Sequence of protein 1:
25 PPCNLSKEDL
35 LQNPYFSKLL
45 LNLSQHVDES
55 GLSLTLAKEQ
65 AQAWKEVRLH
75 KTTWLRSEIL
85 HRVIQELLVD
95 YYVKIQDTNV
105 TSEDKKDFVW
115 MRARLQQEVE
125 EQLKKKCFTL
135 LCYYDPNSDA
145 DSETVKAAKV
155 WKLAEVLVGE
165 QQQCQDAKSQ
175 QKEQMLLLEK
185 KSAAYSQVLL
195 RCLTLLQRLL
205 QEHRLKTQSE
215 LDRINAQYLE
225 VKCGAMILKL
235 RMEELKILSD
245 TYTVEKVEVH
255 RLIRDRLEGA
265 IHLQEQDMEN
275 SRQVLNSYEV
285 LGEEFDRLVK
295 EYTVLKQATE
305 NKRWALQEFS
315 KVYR

Interface contacts:
Residue T513 in protein 2 is in contact with residue R208 in protein 1 (closest heavy-atom distance 3.7 Å).
Residue L523 in protein 2 contacts residue H207 in protein 1 (closest heavy-atom distance 3.4 Å).
Residue Y573 in protein 2 is in contact with residue K250 in protein 1 (closest heavy-atom distance 3.3 Å).
Residue R503 in protein 2 contacts residue L193 in protein 1 (closest heavy-atom distance 3.7 Å).
Residue Y573 in protein 2 interacts with residue H254 in protein 1 (closest heavy-atom distance 3.3 Å).
Residue K147 in protein 2 interacts with residue K109 in protein 1 (closest heavy-atom distance 3.3 Å).
Residue R503 in protein 2 contacts residue L194 in protein 1 (closest heavy-atom distance 3.7 Å).
Residue E143 in protein 2 is in contact with residue K109 in protein 1 (closest heavy-atom distance 3.3 Å).
Residue L523 in protein 2 contacts residue Q212 in protein 1 (closest heavy-atom distance 3.4 Å).
Residue L500 in protein 2 contacts residue S190 in protein 1 (closest heavy-atom distance 3.4 Å).
Residue F532 in protein 2 contacts residue L223 in protein 1 (closest heavy-atom distance 3.6 Å).
Residue L514 in protein 2 interacts with residue R208 in protein 1 (closest heavy-atom distance 3.3 Å).
Residue V574 in protein 2 is in contact with residue V253 in protein 1 (closest heavy-atom distance 3.5 Å).
Residue C511 in protein 2 is in contact with residue L200 in protein 1 (closest heavy-atom distance 3.6 Å).
Residue R136 in protein 2 is in contact with residue V97 in protein 1 (closest heavy-atom distance 3.3 Å).
Residue L500 in protein 2 interacts with residue L193 in protein 1 (closest heavy-atom distance 3.4 Å).
Residue Y573 in protein 2 interacts with residue V253 in protein 1 (closest heavy-atom distance 3.7 Å).
Residue R136 in protein 2 is in contact with residue D94 in protein 1 (closest heavy-atom distance 2.5 Å).
Residue H496 in protein 2 contacts residue S190 in protein 1 (closest heavy-atom distance 3.5 Å).
Residue R557 in protein 2 interacts with residue D244 in protein 1 (closest heavy-atom distance 3.4 Å).
Residue L523 in protein 2 is in contact with residue R208 in protein 1 (closest heavy-atom distance 3.3 Å).
Residue L510 in protein 2 contacts residue L204 in protein 1 (closest heavy-atom distance 3.7 Å).
Residue K578 in protein 2 contacts residue E252 in protein 1 (closest heavy-atom distance 3.1 Å).
Residue L514 in protein 2 contacts residue L204 in protein 1 (closest heavy-atom distance 3.8 Å).
Residue L514 in protein 2 is in contact with residue L200 in protein 1 (closest heavy-atom distance 3.6 Å).
Residue K140 in protein 2 interacts with residue Y96 in protein 1 (closest heavy-atom distance 3.4 Å).
Residue V507 in protein 2 is in contact with residue L200 in protein 1 (closest heavy-atom distance 3.6 Å).
Residue L500 in protein 2 contacts residue S186 in protein 1 (closest heavy-atom distance 3.2 Å).
Residue R136 in protein 2 is in contact with residue V93 in protein 1 (closest heavy-atom distance 3.5 Å).
Residue R557 in protein 2 contacts residue K240 in protein 1 (closest heavy-atom distance 3.6 Å).
Residue K578 in protein 2 is in contact with residue L256 in protein 1 (closest heavy-atom distance 3.7 Å).
Residue A139 in protein 2 is in contact with residue Y96 in protein 1 (closest heavy-atom distance 2.5 Å).
Residue L514 in protein 2 is in contact with residue L203 in protein 1 (closest heavy-atom distance 3.7 Å).
Residue E142 in protein 2 contacts residue Y96 in protein 1 (closest heavy-atom distance 3.4 Å).
Residue H496 in protein 2 interacts with residue S186 in protein 1 (closest heavy-atom distance 3.0 Å).
Residue L510 in protein 2 interacts with residue L200 in protein 1 (closest heavy-atom distance 3.6 Å).
Residue L577 in protein 2 contacts residue R260 in protein 1 (closest heavy-atom distance 2.9 Å).
Residue E143 in protein 2 interacts with residue Y96 in protein 1 (closest heavy-atom distance 3.2 Å).
Residue K140 in protein 2 contacts residue V93 in protein 1 (closest heavy-atom distance 3.5 Å).
Residue L550 in protein 2 contacts residue E237 in protein 1 (closest heavy-atom distance 3.6 Å).
Residue Q118 in protein 2 interacts with residue P140 in protein 1 (closest heavy-atom distance 3.2 Å).
Residue F532 in protein 2 contacts residue A220 in protein 1 (closest heavy-atom distance 3.7 Å).
Residue A139 in protein 2 interacts with residue Q100 in protein 1 (closest heavy-atom distance 3.7 Å).
Residue L539 in protein 2 interacts with residue M230 in protein 1 (closest heavy-atom distance 3.7 Å).
Residue R119 in protein 2 interacts with residue P140 in protein 1 (closest heavy-atom distance 3.3 Å).
Residue L577 in protein 2 interacts with residue I257 in protein 1 (closest heavy-atom distance 3.6 Å).
Residue F532 in protein 2 is in contact with residue D216 in protein 1 (closest heavy-atom distance 3.6 Å).
Residue K578 in protein 2 contacts residue V253 in protein 1 (closest heavy-atom distance 3.8 Å).
Residue V507 in protein 2 contacts residue C196 in protein 1 (closest heavy-atom distance 3.7 Å).
Residue L500 in protein 2 is in contact with residue Y189 in protein 1 (closest heavy-atom distance 3.6 Å).
Residue S524 in protein 2 is in contact with residue Q212 in protein 1 (closest heavy-atom distance 2.7 Å).
Residue M126 in protein 2 contacts residue Y137 in protein 1 (closest heavy-atom distance 3.5 Å).
Residue V574 in protein 2 is in contact with residue E249 in protein 1 (closest heavy-atom distance 3.8 Å).
Residue N504 in protein 2 contacts residue L193 in protein 1 (closest heavy-atom distance 3.6 Å).
Residue Q516 in protein 2 contacts residue R208 in protein 1 (closest heavy-atom distance 3.0 Å).
Residue L522 in protein 2 contacts residue R208 in protein 1 (closest heavy-atom distance 2.4 Å).
Residue V553 in protein 2 interacts with residue I241 in protein 1 (closest heavy-atom distance 3.7 Å).
Residue R503 in protein 2 contacts residue S190 in protein 1 (closest heavy-atom distance 2.7 Å).
Residue N504 in protein 2 is in contact with residue Y189 in protein 1 (closest heavy-atom distance 2.6 Å).
Residue V535 in protein 2 is in contact with residue L223 in protein 1 (closest heavy-atom distance 3.7 Å).

These two protein chains interact to form a complex.

Sequence of protein 2:
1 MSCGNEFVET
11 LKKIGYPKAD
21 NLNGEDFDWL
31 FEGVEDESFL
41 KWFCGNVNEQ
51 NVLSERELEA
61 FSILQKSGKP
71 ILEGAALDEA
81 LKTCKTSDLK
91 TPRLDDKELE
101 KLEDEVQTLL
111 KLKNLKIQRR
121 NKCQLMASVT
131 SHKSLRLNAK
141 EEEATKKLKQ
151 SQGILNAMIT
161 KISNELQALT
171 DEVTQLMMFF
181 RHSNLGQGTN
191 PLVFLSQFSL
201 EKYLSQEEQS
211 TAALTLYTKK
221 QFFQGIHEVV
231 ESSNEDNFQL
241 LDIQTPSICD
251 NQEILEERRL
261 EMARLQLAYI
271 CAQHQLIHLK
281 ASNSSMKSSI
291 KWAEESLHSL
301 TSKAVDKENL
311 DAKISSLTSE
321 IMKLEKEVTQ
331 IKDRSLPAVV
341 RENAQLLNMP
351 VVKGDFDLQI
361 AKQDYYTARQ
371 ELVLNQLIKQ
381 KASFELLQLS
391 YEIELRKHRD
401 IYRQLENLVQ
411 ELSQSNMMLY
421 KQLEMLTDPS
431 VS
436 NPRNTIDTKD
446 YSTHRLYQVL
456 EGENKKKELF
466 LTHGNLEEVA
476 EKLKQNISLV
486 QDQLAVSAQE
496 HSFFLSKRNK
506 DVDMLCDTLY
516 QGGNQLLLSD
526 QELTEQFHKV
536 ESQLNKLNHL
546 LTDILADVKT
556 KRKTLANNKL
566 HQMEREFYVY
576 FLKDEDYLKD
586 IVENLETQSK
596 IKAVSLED